Interface contacts:
Residue L147 in the second protein is in contact with residue L139 in the first protein (closest heavy-atom distance 5.0 Å).
Residue L139 in the second protein interacts with residue I146 in the first protein (closest heavy-atom distance 3.5 Å).
Residue L143 in the second protein is in contact with residue I146 in the first protein (closest heavy-atom distance 4.0 Å).
Residue I146 in the second protein is in contact with residue L143 in the first protein (closest heavy-atom distance 4.0 Å).
Residue L139 in the second protein is in contact with residue L147 in the first protein (closest heavy-atom distance 5.0 Å).
Residue L143 in the second protein interacts with residue L143 in the first protein (closest heavy-atom distance 4.5 Å).
Residue I146 in the second protein is in contact with residue D142 in the first protein (closest heavy-atom distance 4.5 Å).
Residue D142 in the second protein is in contact with residue I146 in the first protein (closest heavy-atom distance 4.5 Å).
Residue I146 in the second protein is in contact with residue L139 in the first protein (closest heavy-atom distance 3.5 Å).

Sequence of the second protein:
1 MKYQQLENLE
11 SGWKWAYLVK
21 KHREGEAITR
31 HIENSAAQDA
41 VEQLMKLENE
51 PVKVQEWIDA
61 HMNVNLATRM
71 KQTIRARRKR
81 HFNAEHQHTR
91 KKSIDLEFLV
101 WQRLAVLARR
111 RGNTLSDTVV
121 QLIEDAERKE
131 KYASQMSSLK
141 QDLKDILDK

Sequence of the first protein:
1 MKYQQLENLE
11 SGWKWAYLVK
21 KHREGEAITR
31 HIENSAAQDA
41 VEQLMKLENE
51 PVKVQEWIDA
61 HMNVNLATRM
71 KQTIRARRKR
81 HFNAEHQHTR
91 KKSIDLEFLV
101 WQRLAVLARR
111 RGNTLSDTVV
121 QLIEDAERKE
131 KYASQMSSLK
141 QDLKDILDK

The following describes two proteins that form a bound complex.